Sequence of the second protein:
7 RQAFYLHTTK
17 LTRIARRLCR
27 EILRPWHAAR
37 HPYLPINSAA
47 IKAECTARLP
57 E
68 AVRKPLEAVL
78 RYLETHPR

Sequence of the first protein:
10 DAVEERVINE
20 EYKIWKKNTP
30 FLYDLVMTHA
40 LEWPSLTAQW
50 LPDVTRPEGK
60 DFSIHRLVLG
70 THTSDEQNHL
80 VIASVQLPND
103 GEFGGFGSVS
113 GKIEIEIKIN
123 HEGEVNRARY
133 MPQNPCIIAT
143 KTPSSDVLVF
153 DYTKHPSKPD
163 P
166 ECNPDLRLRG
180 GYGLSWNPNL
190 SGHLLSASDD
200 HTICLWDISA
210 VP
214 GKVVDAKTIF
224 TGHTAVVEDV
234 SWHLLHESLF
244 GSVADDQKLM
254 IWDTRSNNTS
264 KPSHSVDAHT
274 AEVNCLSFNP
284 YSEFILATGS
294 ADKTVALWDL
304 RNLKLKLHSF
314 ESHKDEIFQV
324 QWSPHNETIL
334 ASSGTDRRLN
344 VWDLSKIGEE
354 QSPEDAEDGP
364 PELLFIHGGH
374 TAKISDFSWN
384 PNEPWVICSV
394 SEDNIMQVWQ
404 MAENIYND

These two protein chains interact to form a complex.

Interface contacts:
Residue D358 in the first protein interacts with residue R36 in the second protein (closest heavy-atom distance 3.5 Å).
Residue S312 in the first protein contacts residue R85 in the second protein (closest heavy-atom distance 3.5 Å).
Residue N27 in the first protein interacts with residue I42 in the second protein (closest heavy-atom distance 3.0 Å).
Residue V35 in the first protein contacts residue Y11 in the second protein (closest heavy-atom distance 3.5 Å).
Residue F30 in the first protein is in contact with residue I47 in the second protein (closest heavy-atom distance 3.5 Å).
Residue N27 in the first protein interacts with residue L40 in the second protein (closest heavy-atom distance 2.7 Å).
Residue Y32 in the first protein contacts residue R22 in the second protein (closest heavy-atom distance 3.2 Å).
Residue S348 in the first protein is in contact with residue R70 in the second protein (closest heavy-atom distance 3.3 Å).
Residue G362 in the first protein contacts residue R36 in the second protein (closest heavy-atom distance 3.1 Å).
Residue P87 in the first protein contacts residue H13 in the second protein (closest heavy-atom distance 3.5 Å).
Residue T28 in the first protein interacts with residue L12 in the second protein (closest heavy-atom distance 3.2 Å).
Residue D361 in the first protein contacts residue R36 in the second protein (closest heavy-atom distance 3.5 Å).
Residue T37 in the first protein is in contact with residue A9 in the second protein (closest heavy-atom distance 3.5 Å).
Residue L366 in the first protein is in contact with residue R36 in the second protein (closest heavy-atom distance 3.5 Å).
Residue E20 in the first protein contacts residue Y39 in the second protein (closest heavy-atom distance 3.2 Å).
Residue G109 in the first protein contacts residue Y11 in the second protein (closest heavy-atom distance 3.4 Å).
Residue N407 in the first protein contacts residue R22 in the second protein (closest heavy-atom distance 3.5 Å).
Residue P29 in the first protein is in contact with residue R22 in the second protein (closest heavy-atom distance 3.1 Å).
Residue T37 in the first protein interacts with residue F10 in the second protein (closest heavy-atom distance 3.1 Å).
Residue V35 in the first protein contacts residue F10 in the second protein (closest heavy-atom distance 3.4 Å).
Residue E330 in the first protein is in contact with residue P72 in the second protein (closest heavy-atom distance 3.3 Å).
Residue G107 in the first protein contacts residue H13 in the second protein (closest heavy-atom distance 3.1 Å).
Residue N27 in the first protein contacts residue P38 in the second protein (closest heavy-atom distance 3.1 Å).
Residue K309 in the first protein is in contact with residue R85 in the second protein (closest heavy-atom distance 3.5 Å).
Residue F105 in the first protein is in contact with residue T18 in the second protein (closest heavy-atom distance 3.4 Å).
Residue I23 in the first protein interacts with residue Y39 in the second protein (closest heavy-atom distance 3.4 Å).
Residue D33 in the first protein is in contact with residue R22 in the second protein (closest heavy-atom distance 2.7 Å).
Residue D33 in the first protein is in contact with residue T14 in the second protein (closest heavy-atom distance 3.4 Å).
Residue F105 in the first protein is in contact with residue L17 in the second protein (closest heavy-atom distance 3.4 Å).
Residue I350 in the first protein contacts residue Y79 in the second protein (closest heavy-atom distance 3.4 Å).
Residue N410 in the first protein is in contact with residue R23 in the second protein (closest heavy-atom distance 3.2 Å).
Residue I288 in the first protein contacts residue L77 in the second protein (closest heavy-atom distance 3.4 Å).
Residue D361 in the first protein contacts residue H37 in the second protein (closest heavy-atom distance 2.7 Å).
Residue E406 in the first protein interacts with residue R23 in the second protein (closest heavy-atom distance 2.7 Å).
Residue V35 in the first protein contacts residue L12 in the second protein (closest heavy-atom distance 2.9 Å).
Residue E104 in the first protein contacts residue T15 in the second protein (closest heavy-atom distance 2.7 Å).
Residue Q354 in the first protein contacts residue R36 in the second protein (closest heavy-atom distance 3.5 Å).
Residue G351 in the first protein interacts with residue Y79 in the second protein (closest heavy-atom distance 3.3 Å).
Residue V111 in the first protein is in contact with residue F10 in the second protein (closest heavy-atom distance 3.4 Å).
Residue I369 in the first protein contacts residue A35 in the second protein (closest heavy-atom distance 3.0 Å).
Residue E330 in the first protein is in contact with residue L73 in the second protein (closest heavy-atom distance 2.8 Å).
Residue L367 in the first protein interacts with residue A35 in the second protein (closest heavy-atom distance 3.3 Å).
Residue P87 in the first protein interacts with residue Y11 in the second protein (closest heavy-atom distance 3.1 Å).
Residue D361 in the first protein interacts with residue H33 in the second protein (closest heavy-atom distance 3.1 Å).
Residue G371 in the first protein is in contact with residue Y39 in the second protein (closest heavy-atom distance 3.1 Å).
Residue G103 in the first protein is in contact with residue L17 in the second protein (closest heavy-atom distance 3.5 Å).
Residue D346 in the first protein is in contact with residue R70 in the second protein (closest heavy-atom distance 3.2 Å).
Residue I23 in the first protein interacts with residue P41 in the second protein (closest heavy-atom distance 3.5 Å).
Residue D358 in the first protein is in contact with residue W32 in the second protein (closest heavy-atom distance 3.2 Å).
Residue I369 in the first protein interacts with residue R36 in the second protein (closest heavy-atom distance 3.4 Å).
Residue P363 in the first protein is in contact with residue R36 in the second protein (closest heavy-atom distance 3.4 Å).
Residue N407 in the first protein is in contact with residue P31 in the second protein (closest heavy-atom distance 3.5 Å).
Residue R341 in the first protein contacts residue Y39 in the second protein (closest heavy-atom distance 3.5 Å).
Residue N18 in the first protein contacts residue R7 in the second protein (closest heavy-atom distance 2.7 Å).
Residue R340 in the first protein contacts residue Y39 in the second protein (closest heavy-atom distance 3.4 Å).
Residue Y409 in the first protein interacts with residue R70 in the second protein (closest heavy-atom distance 3.2 Å).
Residue F30 in the first protein contacts residue R22 in the second protein (closest heavy-atom distance 3.5 Å).
Residue A405 in the first protein is in contact with residue R22 in the second protein (closest heavy-atom distance 3.3 Å).
Residue L31 in the first protein contacts residue A34 in the second protein (closest heavy-atom distance 3.2 Å).
Residue L34 in the first protein interacts with residue L12 in the second protein (closest heavy-atom distance 3.3 Å).